This data describes a binding interaction between two proteins.

Sequence of protein 2:
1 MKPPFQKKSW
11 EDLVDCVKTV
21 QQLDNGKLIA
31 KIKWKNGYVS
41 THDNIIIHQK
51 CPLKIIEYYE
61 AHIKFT

Sequence of protein 1:
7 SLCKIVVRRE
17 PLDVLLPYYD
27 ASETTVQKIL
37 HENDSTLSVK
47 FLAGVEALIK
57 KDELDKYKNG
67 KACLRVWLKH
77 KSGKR

Contacts between the two chains:
Residue L18 in protein 1 interacts with residue Q21 in protein 2 (closest heavy-atom distance 3.8 Å).
Residue I55 in protein 1 contacts residue I45 in protein 2 (closest heavy-atom distance 3.8 Å).
Residue Y24 in protein 1 contacts residue T41 in protein 2 (closest heavy-atom distance 2.9 Å).
Residue I11 in protein 1 is in contact with residue I63 in protein 2 (closest heavy-atom distance 3.7 Å).
Residue E16 in protein 1 contacts residue Q21 in protein 2 (closest heavy-atom distance 3.1 Å).
Residue L8 in protein 1 interacts with residue T66 in protein 2 (closest heavy-atom distance 3.0 Å).
Residue I11 in protein 1 interacts with residue Y59 in protein 2 (closest heavy-atom distance 3.4 Å).
Residue L21 in protein 1 interacts with residue T19 in protein 2 (closest heavy-atom distance 3.9 Å).
Residue T30 in protein 1 contacts residue D43 in protein 2 (closest heavy-atom distance 2.6 Å).
Residue V20 in protein 1 is in contact with residue K31 in protein 2 (closest heavy-atom distance 2.8 Å).
Residue C9 in protein 1 is in contact with residue I63 in protein 2 (closest heavy-atom distance 3.6 Å).
Residue L21 in protein 1 contacts residue T41 in protein 2 (closest heavy-atom distance 2.8 Å).
Residue V12 in protein 1 is in contact with residue K64 in protein 2 (closest heavy-atom distance 3.4 Å).
Residue K62 in protein 1 is in contact with residue N25 in protein 2 (closest heavy-atom distance 2.9 Å).
Residue V51 in protein 1 contacts residue K50 in protein 2 (closest heavy-atom distance 3.8 Å).
Residue S7 in protein 1 is in contact with residue F65 in protein 2 (closest heavy-atom distance 4.0 Å).
Residue A53 in protein 1 interacts with residue I45 in protein 2 (closest heavy-atom distance 3.5 Å).
Residue Y25 in protein 1 is in contact with residue H42 in protein 2 (closest heavy-atom distance 4.1 Å).
Residue L21 in protein 1 interacts with residue K31 in protein 2 (closest heavy-atom distance 3.9 Å).
Residue L21 in protein 1 contacts residue I29 in protein 2 (closest heavy-atom distance 3.9 Å).
Residue A49 in protein 1 is in contact with residue F5 in protein 2 (closest heavy-atom distance 3.3 Å).
Residue L21 in protein 1 contacts residue Q21 in protein 2 (closest heavy-atom distance 3.6 Å).
Residue C9 in protein 1 contacts residue F65 in protein 2 (closest heavy-atom distance 3.6 Å).
Residue Y25 in protein 1 is in contact with residue T41 in protein 2 (closest heavy-atom distance 3.4 Å).
Residue D26 in protein 1 is in contact with residue T41 in protein 2 (closest heavy-atom distance 4.0 Å).
Residue K10 in protein 1 contacts residue K64 in protein 2 (closest heavy-atom distance 2.8 Å).
Residue V51 in protein 1 contacts residue F5 in protein 2 (closest heavy-atom distance 3.6 Å).
Residue Y63 in protein 1 contacts residue K27 in protein 2 (closest heavy-atom distance 3.6 Å).
Residue Y63 in protein 1 interacts with residue I45 in protein 2 (closest heavy-atom distance 3.7 Å).
Residue F47 in protein 1 is in contact with residue I45 in protein 2 (closest heavy-atom distance 3.9 Å).
Residue L54 in protein 1 is in contact with residue I45 in protein 2 (closest heavy-atom distance 4.1 Å).
Residue E52 in protein 1 is in contact with residue Q49 in protein 2 (closest heavy-atom distance 3.3 Å).
Residue Y25 in protein 1 interacts with residue D43 in protein 2 (closest heavy-atom distance 2.6 Å).
Residue V13 in protein 1 is in contact with residue Q21 in protein 2 (closest heavy-atom distance 4.0 Å).
Residue L8 in protein 1 contacts residue F65 in protein 2 (closest heavy-atom distance 3.5 Å).
Residue S7 in protein 1 interacts with residue T66 in protein 2 (closest heavy-atom distance 3.5 Å).
Residue E29 in protein 1 is in contact with residue H42 in protein 2 (closest heavy-atom distance 2.8 Å).
Residue Y25 in protein 1 is in contact with residue K27 in protein 2 (closest heavy-atom distance 3.8 Å).
Residue I11 in protein 1 interacts with residue H62 in protein 2 (closest heavy-atom distance 3.6 Å).
Residue K62 in protein 1 interacts with residue K27 in protein 2 (closest heavy-atom distance 2.9 Å).
Residue V12 in protein 1 is in contact with residue H62 in protein 2 (closest heavy-atom distance 2.9 Å).
Residue V13 in protein 1 contacts residue V20 in protein 2 (closest heavy-atom distance 3.5 Å).
Residue V51 in protein 1 contacts residue I46 in protein 2 (closest heavy-atom distance 4.1 Å).
Residue L8 in protein 1 interacts with residue K64 in protein 2 (closest heavy-atom distance 3.8 Å).
Residue R14 in protein 1 is in contact with residue Q21 in protein 2 (closest heavy-atom distance 3.0 Å).
Residue K10 in protein 1 interacts with residue H62 in protein 2 (closest heavy-atom distance 3.9 Å).
Residue E29 in protein 1 is in contact with residue F5 in protein 2 (closest heavy-atom distance 3.5 Å).
Residue K10 in protein 1 interacts with residue I63 in protein 2 (closest heavy-atom distance 3.5 Å).
Residue L18 in protein 1 contacts residue Q22 in protein 2 (closest heavy-atom distance 3.9 Å).
Residue Y24 in protein 1 is in contact with residue V39 in protein 2 (closest heavy-atom distance 3.9 Å).
Residue Y63 in protein 1 interacts with residue D43 in protein 2 (closest heavy-atom distance 3.4 Å).
Residue V13 in protein 1 is in contact with residue Y58 in protein 2 (closest heavy-atom distance 3.3 Å).
Residue C9 in protein 1 contacts residue K64 in protein 2 (closest heavy-atom distance 3.6 Å).
Residue L22 in protein 1 interacts with residue I29 in protein 2 (closest heavy-atom distance 4.0 Å).
Residue Y24 in protein 1 interacts with residue K31 in protein 2 (closest heavy-atom distance 3.8 Å).
Residue Y24 in protein 1 contacts residue S40 in protein 2 (closest heavy-atom distance 3.5 Å).
Residue R15 in protein 1 interacts with residue Q21 in protein 2 (closest heavy-atom distance 3.5 Å).
Residue T30 in protein 1 interacts with residue I46 in protein 2 (closest heavy-atom distance 3.8 Å).
Residue V51 in protein 1 interacts with residue Q49 in protein 2 (closest heavy-atom distance 3.7 Å).
Residue E29 in protein 1 interacts with residue P3 in protein 2 (closest heavy-atom distance 3.9 Å).